Residue-level contacts at the interface:
Residue W94 in the second protein contacts residue I104 in the first protein (closest heavy-atom distance 3.8 Å).
Residue M108 in the second protein is in contact with residue R120 in the first protein (closest heavy-atom distance 3.8 Å).
Residue S121 in the second protein interacts with residue I191 in the first protein (closest heavy-atom distance 3.8 Å).
Residue I191 in the second protein is in contact with residue S121 in the first protein (closest heavy-atom distance 3.5 Å).
Residue M122 in the second protein interacts with residue D189 in the first protein (closest heavy-atom distance 3.4 Å).
Residue A184 in the second protein is in contact with residue N100 in the first protein (closest heavy-atom distance 3.3 Å).
Residue R120 in the second protein interacts with residue M108 in the first protein (closest heavy-atom distance 4.0 Å).
Residue R120 in the second protein interacts with residue E92 in the first protein (closest heavy-atom distance 3.2 Å).
Residue R106 in the second protein contacts residue A105 in the first protein (closest heavy-atom distance 3.5 Å).
Residue Y194 in the second protein interacts with residue M122 in the first protein (closest heavy-atom distance 3.6 Å).
Residue I104 in the second protein is in contact with residue R106 in the first protein (closest heavy-atom distance 2.8 Å).
Residue R106 in the second protein is in contact with residue R106 in the first protein (closest heavy-atom distance 3.0 Å).
Residue A105 in the second protein interacts with residue R106 in the first protein (closest heavy-atom distance 3.5 Å).
Residue V90 in the second protein interacts with residue S121 in the first protein (closest heavy-atom distance 2.7 Å).
Residue C117 in the second protein contacts residue L110 in the first protein (closest heavy-atom distance 4.0 Å).
Residue F103 in the second protein is in contact with residue Y182 in the first protein (closest heavy-atom distance 3.5 Å).
Residue M122 in the second protein contacts residue Y194 in the first protein (closest heavy-atom distance 3.5 Å).
Residue D89 in the second protein is in contact with residue R120 in the first protein (closest heavy-atom distance 2.9 Å).
Residue I104 in the second protein interacts with residue W94 in the first protein (closest heavy-atom distance 3.7 Å).
Residue W94 in the second protein is in contact with residue A105 in the first protein (closest heavy-atom distance 4.0 Å).
Residue G183 in the second protein is in contact with residue I104 in the first protein (closest heavy-atom distance 4.0 Å).
Residue M122 in the second protein interacts with residue M193 in the first protein (closest heavy-atom distance 3.8 Å).
Residue L110 in the second protein is in contact with residue W81 in the first protein (closest heavy-atom distance 3.2 Å).
Residue D187 in the second protein interacts with residue N100 in the first protein (closest heavy-atom distance 2.9 Å).
Residue M108 in the second protein is in contact with residue C117 in the first protein (closest heavy-atom distance 3.8 Å).
Residue C117 in the second protein interacts with residue M108 in the first protein (closest heavy-atom distance 3.8 Å).
Residue Y182 in the second protein is in contact with residue F103 in the first protein (closest heavy-atom distance 3.5 Å).
Residue M193 in the second protein is in contact with residue I99 in the first protein (closest heavy-atom distance 3.8 Å).
Residue A184 in the second protein contacts residue A102 in the first protein (closest heavy-atom distance 3.4 Å).
Residue L110 in the second protein contacts residue C117 in the first protein (closest heavy-atom distance 4.1 Å).
Residue I99 in the second protein contacts residue D187 in the first protein (closest heavy-atom distance 4.1 Å).
Residue S121 in the second protein is in contact with residue V90 in the first protein (closest heavy-atom distance 2.7 Å).
Residue M122 in the second protein is in contact with residue I191 in the first protein (closest heavy-atom distance 3.8 Å).
Residue E92 in the second protein is in contact with residue R120 in the first protein (closest heavy-atom distance 3.0 Å).
Residue M193 in the second protein is in contact with residue F119 in the first protein (closest heavy-atom distance 3.8 Å).
Residue R120 in the second protein contacts residue L110 in the first protein (closest heavy-atom distance 3.7 Å).
Residue R106 in the second protein interacts with residue I104 in the first protein (closest heavy-atom distance 2.8 Å).
Residue G183 in the second protein is in contact with residue A102 in the first protein (closest heavy-atom distance 3.5 Å).
Residue N100 in the second protein contacts residue D187 in the first protein (closest heavy-atom distance 2.8 Å).
Residue M193 in the second protein contacts residue M122 in the first protein (closest heavy-atom distance 3.9 Å).
Residue M193 in the second protein is in contact with residue I104 in the first protein (closest heavy-atom distance 3.9 Å).
Residue I104 in the second protein is in contact with residue G183 in the first protein (closest heavy-atom distance 4.0 Å).
Residue L110 in the second protein interacts with residue R120 in the first protein (closest heavy-atom distance 3.8 Å).
Residue A102 in the second protein contacts residue G183 in the first protein (closest heavy-atom distance 3.5 Å).
Residue W81 in the second protein is in contact with residue L110 in the first protein (closest heavy-atom distance 3.4 Å).
Residue A102 in the second protein interacts with residue A184 in the first protein (closest heavy-atom distance 3.5 Å).
Residue Q107 in the second protein is in contact with residue Q107 in the first protein (closest heavy-atom distance 3.6 Å).
Residue D189 in the second protein interacts with residue E123 in the first protein (closest heavy-atom distance 2.9 Å).
Residue D189 in the second protein contacts residue M122 in the first protein (closest heavy-atom distance 3.4 Å).
Residue R120 in the second protein is in contact with residue D89 in the first protein (closest heavy-atom distance 2.8 Å).
Residue R120 in the second protein is in contact with residue I191 in the first protein (closest heavy-atom distance 4.1 Å).
Residue R120 in the second protein interacts with residue V90 in the first protein (closest heavy-atom distance 3.2 Å).
Residue A105 in the second protein is in contact with residue W94 in the first protein (closest heavy-atom distance 3.9 Å).
Residue I104 in the second protein interacts with residue M193 in the first protein (closest heavy-atom distance 3.9 Å).
Residue E123 in the second protein contacts residue D189 in the first protein (closest heavy-atom distance 2.8 Å).
Residue I191 in the second protein contacts residue R120 in the first protein (closest heavy-atom distance 3.9 Å).
Residue N100 in the second protein is in contact with residue A184 in the first protein (closest heavy-atom distance 3.5 Å).
Residue V90 in the second protein is in contact with residue R120 in the first protein (closest heavy-atom distance 2.9 Å).
Residue I99 in the second protein interacts with residue M193 in the first protein (closest heavy-atom distance 3.8 Å).
Residue I191 in the second protein contacts residue M122 in the first protein (closest heavy-atom distance 3.9 Å).

Sequence of the second protein:
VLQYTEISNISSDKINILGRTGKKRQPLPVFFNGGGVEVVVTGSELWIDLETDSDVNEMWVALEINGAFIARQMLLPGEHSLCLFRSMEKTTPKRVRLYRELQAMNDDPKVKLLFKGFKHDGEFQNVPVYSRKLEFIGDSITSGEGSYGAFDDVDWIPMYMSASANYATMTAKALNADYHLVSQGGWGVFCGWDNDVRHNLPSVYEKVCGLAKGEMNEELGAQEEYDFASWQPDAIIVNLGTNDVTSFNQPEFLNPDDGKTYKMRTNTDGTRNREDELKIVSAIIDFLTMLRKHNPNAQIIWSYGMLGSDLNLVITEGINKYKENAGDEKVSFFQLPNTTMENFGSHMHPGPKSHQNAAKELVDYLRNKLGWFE

Sequence of the first protein:
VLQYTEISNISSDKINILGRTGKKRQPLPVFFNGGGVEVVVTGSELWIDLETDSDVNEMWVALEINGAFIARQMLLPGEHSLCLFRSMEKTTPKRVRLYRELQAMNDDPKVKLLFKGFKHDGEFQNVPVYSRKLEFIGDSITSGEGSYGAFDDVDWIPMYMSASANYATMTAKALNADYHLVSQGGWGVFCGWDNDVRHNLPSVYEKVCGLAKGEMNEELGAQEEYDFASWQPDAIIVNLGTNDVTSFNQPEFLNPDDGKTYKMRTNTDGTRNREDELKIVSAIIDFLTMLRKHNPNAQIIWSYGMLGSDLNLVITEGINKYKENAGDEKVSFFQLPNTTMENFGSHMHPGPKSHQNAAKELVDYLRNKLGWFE

The following describes two proteins that form a bound complex.